The following describes two proteins that form a bound complex.

Sequence of chain A:
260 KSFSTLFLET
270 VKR

Contacts between the two chains:
Residue W32 in chain B is in contact with residue K260 in chain A (closest heavy-atom distance 3.9 Å).
Residue W32 in chain B interacts with residue F266 in chain A (closest heavy-atom distance 4.0 Å).
Residue E29 in chain B interacts with residue S263 in chain A (closest heavy-atom distance 3.6 Å).
Residue E36 in chain B is in contact with residue K260 in chain A (closest heavy-atom distance 3.6 Å).
Residue I25 in chain B interacts with residue F262 in chain A (closest heavy-atom distance 4.1 Å).
Residue E29 in chain B is in contact with residue S261 in chain A (closest heavy-atom distance 4.2 Å).
Residue C28 in chain B is in contact with residue F262 in chain A (closest heavy-atom distance 3.3 Å).
Residue E29 in chain B is in contact with residue F262 in chain A (closest heavy-atom distance 4.1 Å).
Residue E21 in chain B contacts residue L267 in chain A (closest heavy-atom distance 3.5 Å).
Residue I25 in chain B contacts residue L267 in chain A (closest heavy-atom distance 3.8 Å).
Residue W32 in chain B interacts with residue F262 in chain A (closest heavy-atom distance 3.6 Å).
Residue I25 in chain B contacts residue S263 in chain A (closest heavy-atom distance 3.9 Å).

Sequence of chain B:
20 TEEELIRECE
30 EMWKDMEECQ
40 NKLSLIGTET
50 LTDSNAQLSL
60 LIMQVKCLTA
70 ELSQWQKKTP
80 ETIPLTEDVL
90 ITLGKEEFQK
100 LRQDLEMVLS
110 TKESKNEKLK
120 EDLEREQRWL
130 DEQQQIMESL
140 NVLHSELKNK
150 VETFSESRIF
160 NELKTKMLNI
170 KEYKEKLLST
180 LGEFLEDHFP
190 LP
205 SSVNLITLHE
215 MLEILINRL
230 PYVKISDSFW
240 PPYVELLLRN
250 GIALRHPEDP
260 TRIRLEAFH